Interface contacts:
Residue R79 in protein 1 is in contact with residue R79 in protein 2 (closest heavy-atom distance 3.1 Å).
Residue F530 in protein 1 contacts residue G54 in protein 2 (closest heavy-atom distance 3.5 Å).
Residue D458 in protein 1 is in contact with residue T104 in protein 2 (closest heavy-atom distance 3.0 Å).
Residue D537 in protein 1 contacts residue L544 in protein 2 (closest heavy-atom distance 3.5 Å).
Residue K496 in protein 1 contacts residue P533 in protein 2 (closest heavy-atom distance 2.6 Å).
Residue T532 in protein 1 interacts with residue I76 in protein 2 (closest heavy-atom distance 3.3 Å).
Residue D458 in protein 1 is in contact with residue N108 in protein 2 (closest heavy-atom distance 2.9 Å).
Residue G456 in protein 1 contacts residue T104 in protein 2 (closest heavy-atom distance 3.4 Å).
Residue N489 in protein 1 is in contact with residue H486 in protein 2 (closest heavy-atom distance 2.9 Å).
Residue P349 in protein 1 interacts with residue V137 in protein 2 (closest heavy-atom distance 3.1 Å).
Residue H486 in protein 1 is in contact with residue E78 in protein 2 (closest heavy-atom distance 2.9 Å).
Residue R79 in protein 1 interacts with residue N108 in protein 2 (closest heavy-atom distance 2.9 Å).
Residue N489 in protein 1 interacts with residue Y485 in protein 2 (closest heavy-atom distance 2.8 Å).
Residue T104 in protein 1 is in contact with residue D458 in protein 2 (closest heavy-atom distance 2.8 Å).
Residue A454 in protein 1 is in contact with residue Q141 in protein 2 (closest heavy-atom distance 3.2 Å).
Residue Q351 in protein 1 contacts residue E133 in protein 2 (closest heavy-atom distance 2.9 Å).
Residue V137 in protein 1 interacts with residue W346 in protein 2 (closest heavy-atom distance 3.5 Å).
Residue F152 in protein 1 is in contact with residue N144 in protein 2 (closest heavy-atom distance 3.1 Å).
Residue H525 in protein 1 interacts with residue A65 in protein 2 (closest heavy-atom distance 3.4 Å).
Residue V137 in protein 1 contacts residue P349 in protein 2 (closest heavy-atom distance 3.2 Å).
Residue Y485 in protein 1 is in contact with residue N489 in protein 2 (closest heavy-atom distance 2.7 Å).
Residue T104 in protein 1 is in contact with residue A454 in protein 2 (closest heavy-atom distance 3.6 Å).
Residue H486 in protein 1 interacts with residue N489 in protein 2 (closest heavy-atom distance 2.9 Å).
Residue R79 in protein 1 is in contact with residue D77 in protein 2 (closest heavy-atom distance 2.5 Å).
Residue D77 in protein 1 is in contact with residue R79 in protein 2 (closest heavy-atom distance 2.5 Å).
Residue P140 in protein 1 interacts with residue N455 in protein 2 (closest heavy-atom distance 3.4 Å).
Residue V137 in protein 1 contacts residue D348 in protein 2 (closest heavy-atom distance 2.9 Å).
Residue Y485 in protein 1 is in contact with residue L492 in protein 2 (closest heavy-atom distance 3.4 Å).
Residue E78 in protein 1 contacts residue H486 in protein 2 (closest heavy-atom distance 2.9 Å).
Residue Y118 in protein 1 interacts with residue N144 in protein 2 (closest heavy-atom distance 3.0 Å).
Residue T58 in protein 1 interacts with residue F530 in protein 2 (closest heavy-atom distance 3.5 Å).
Residue T104 in protein 1 contacts residue G456 in protein 2 (closest heavy-atom distance 3.5 Å).
Residue Y545 in protein 1 is in contact with residue Y485 in protein 2 (closest heavy-atom distance 3.5 Å).
Residue N108 in protein 1 is in contact with residue R79 in protein 2 (closest heavy-atom distance 2.9 Å).
Residue I76 in protein 1 interacts with residue T532 in protein 2 (closest heavy-atom distance 3.1 Å).
Residue E133 in protein 1 interacts with residue Q351 in protein 2 (closest heavy-atom distance 2.7 Å).
Residue I143 in protein 1 is in contact with residue Y118 in protein 2 (closest heavy-atom distance 3.3 Å).
Residue Y485 in protein 1 contacts residue Y545 in protein 2 (closest heavy-atom distance 3.6 Å).
Residue G54 in protein 1 interacts with residue F530 in protein 2 (closest heavy-atom distance 3.5 Å).
Residue P53 in protein 1 is in contact with residue L529 in protein 2 (closest heavy-atom distance 3.4 Å).
Residue K495 in protein 1 is in contact with residue L536 in protein 2 (closest heavy-atom distance 3.2 Å).
Residue F530 in protein 1 is in contact with residue T58 in protein 2 (closest heavy-atom distance 3.5 Å).
Residue Y118 in protein 1 contacts residue I143 in protein 2 (closest heavy-atom distance 3.3 Å).
Residue Q141 in protein 1 is in contact with residue A454 in protein 2 (closest heavy-atom distance 3.3 Å).
Residue L529 in protein 1 interacts with residue P53 in protein 2 (closest heavy-atom distance 3.5 Å).
Residue W346 in protein 1 contacts residue V137 in protein 2 (closest heavy-atom distance 3.5 Å).
Residue T534 in protein 1 interacts with residue K495 in protein 2 (closest heavy-atom distance 3.5 Å).
Residue L544 in protein 1 contacts residue D537 in protein 2 (closest heavy-atom distance 3.4 Å).
Residue N108 in protein 1 is in contact with residue D458 in protein 2 (closest heavy-atom distance 2.8 Å).
Residue L544 in protein 1 is in contact with residue L536 in protein 2 (closest heavy-atom distance 3.5 Å).
Residue H486 in protein 1 contacts residue I76 in protein 2 (closest heavy-atom distance 3.6 Å).
Residue Y110 in protein 1 is in contact with residue Y110 in protein 2 (closest heavy-atom distance 3.1 Å).
Residue I76 in protein 1 interacts with residue Y485 in protein 2 (closest heavy-atom distance 3.6 Å).
Residue P533 in protein 1 is in contact with residue K496 in protein 2 (closest heavy-atom distance 2.9 Å).
Residue D348 in protein 1 contacts residue V137 in protein 2 (closest heavy-atom distance 2.9 Å).
Residue N144 in protein 1 interacts with residue F152 in protein 2 (closest heavy-atom distance 3.2 Å).
Residue T58 in protein 1 interacts with residue Q519 in protein 2 (closest heavy-atom distance 3.3 Å).
Residue N144 in protein 1 contacts residue Y118 in protein 2 (closest heavy-atom distance 2.9 Å).
Residue D528 in protein 1 interacts with residue V74 in protein 2 (closest heavy-atom distance 3.5 Å).
Residue L148 in protein 1 interacts with residue Y110 in protein 2 (closest heavy-atom distance 3.6 Å).

The following describes two proteins that form a bound complex.

Sequence of protein 1:
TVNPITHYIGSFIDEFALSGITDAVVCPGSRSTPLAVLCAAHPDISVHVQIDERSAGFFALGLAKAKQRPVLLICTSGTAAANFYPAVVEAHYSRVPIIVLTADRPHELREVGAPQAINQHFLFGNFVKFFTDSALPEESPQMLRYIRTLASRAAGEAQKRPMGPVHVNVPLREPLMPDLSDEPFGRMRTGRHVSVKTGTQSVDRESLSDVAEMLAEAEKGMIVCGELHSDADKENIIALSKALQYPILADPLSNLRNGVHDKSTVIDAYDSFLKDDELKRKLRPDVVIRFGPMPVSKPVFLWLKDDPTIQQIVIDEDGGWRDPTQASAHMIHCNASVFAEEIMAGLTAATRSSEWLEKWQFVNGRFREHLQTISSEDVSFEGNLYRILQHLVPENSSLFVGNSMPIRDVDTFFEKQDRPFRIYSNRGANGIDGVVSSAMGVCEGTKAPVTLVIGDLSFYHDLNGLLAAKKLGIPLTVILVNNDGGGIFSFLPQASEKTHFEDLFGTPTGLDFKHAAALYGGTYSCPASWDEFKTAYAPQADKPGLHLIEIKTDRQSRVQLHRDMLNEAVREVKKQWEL

Sequence of protein 2:
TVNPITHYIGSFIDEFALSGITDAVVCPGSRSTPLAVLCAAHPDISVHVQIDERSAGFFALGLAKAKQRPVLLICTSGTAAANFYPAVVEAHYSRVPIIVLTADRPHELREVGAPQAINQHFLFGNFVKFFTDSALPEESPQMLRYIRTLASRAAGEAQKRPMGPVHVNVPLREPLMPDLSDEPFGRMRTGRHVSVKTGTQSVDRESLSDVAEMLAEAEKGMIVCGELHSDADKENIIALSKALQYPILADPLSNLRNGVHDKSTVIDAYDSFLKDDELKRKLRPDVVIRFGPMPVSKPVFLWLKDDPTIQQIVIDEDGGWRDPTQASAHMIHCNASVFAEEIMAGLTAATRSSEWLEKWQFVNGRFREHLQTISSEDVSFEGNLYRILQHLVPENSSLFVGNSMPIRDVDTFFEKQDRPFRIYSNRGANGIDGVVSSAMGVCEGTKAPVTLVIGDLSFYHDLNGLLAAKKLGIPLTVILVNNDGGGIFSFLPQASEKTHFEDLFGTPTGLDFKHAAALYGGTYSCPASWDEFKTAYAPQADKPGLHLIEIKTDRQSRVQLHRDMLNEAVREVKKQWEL